Sequence of the second protein:
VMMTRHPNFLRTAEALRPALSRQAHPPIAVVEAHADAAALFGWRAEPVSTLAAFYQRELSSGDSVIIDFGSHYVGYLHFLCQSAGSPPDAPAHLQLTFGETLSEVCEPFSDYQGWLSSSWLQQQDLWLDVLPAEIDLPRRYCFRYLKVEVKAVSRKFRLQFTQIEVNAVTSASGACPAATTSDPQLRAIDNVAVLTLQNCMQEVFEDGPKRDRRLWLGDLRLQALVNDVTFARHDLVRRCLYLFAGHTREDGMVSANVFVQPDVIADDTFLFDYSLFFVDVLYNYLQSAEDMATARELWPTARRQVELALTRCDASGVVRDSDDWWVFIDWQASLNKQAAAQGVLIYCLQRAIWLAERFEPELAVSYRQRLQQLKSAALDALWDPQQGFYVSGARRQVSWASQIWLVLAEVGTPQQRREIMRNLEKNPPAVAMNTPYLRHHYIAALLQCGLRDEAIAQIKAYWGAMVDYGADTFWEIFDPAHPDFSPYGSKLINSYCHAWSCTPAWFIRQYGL

Contacts between the two chains:
Residue D298 in the second protein is in contact with residue K186 in the first protein (closest heavy-atom distance 2.6 Å).
Residue Q153 in the second protein interacts with residue W157 in the first protein (closest heavy-atom distance 3.4 Å).
Residue P117 in the second protein contacts residue D298 in the first protein (closest heavy-atom distance 3.7 Å).
Residue K186 in the second protein contacts residue T299 in the first protein (closest heavy-atom distance 3.6 Å).
Residue A182 in the second protein is in contact with residue S149 in the first protein (closest heavy-atom distance 3.9 Å).
Residue P118 in the second protein contacts residue F289 in the first protein (closest heavy-atom distance 3.4 Å).
Residue A120 in the second protein interacts with residue W150 in the first protein (closest heavy-atom distance 3.6 Å).
Residue D119 in the second protein interacts with residue W150 in the first protein (closest heavy-atom distance 3.4 Å).
Residue A182 in the second protein is in contact with residue S148 in the first protein (closest heavy-atom distance 3.2 Å).
Residue A120 in the second protein contacts residue S147 in the first protein (closest heavy-atom distance 3.9 Å).
Residue P121 in the second protein interacts with residue W150 in the first protein (closest heavy-atom distance 3.7 Å).
Residue V183 in the second protein is in contact with residue S147 in the first protein (closest heavy-atom distance 3.5 Å).
Residue P117 in the second protein is in contact with residue D297 in the first protein (closest heavy-atom distance 4.0 Å).
Residue R169 in the second protein contacts residue W157 in the first protein (closest heavy-atom distance 3.6 Å).
Residue Q154 in the second protein is in contact with residue D155 in the first protein (closest heavy-atom distance 3.5 Å).
Residue W157 in the second protein interacts with residue S149 in the first protein (closest heavy-atom distance 3.6 Å).
Residue D119 in the second protein is in contact with residue F289 in the first protein (closest heavy-atom distance 3.9 Å).
Residue R244 in the second protein interacts with residue D119 in the first protein (closest heavy-atom distance 3.5 Å).
Residue S148 in the second protein is in contact with residue A182 in the first protein (closest heavy-atom distance 3.2 Å).
Residue D298 in the second protein is in contact with residue P117 in the first protein (closest heavy-atom distance 3.7 Å).
Residue D155 in the second protein contacts residue D155 in the first protein (closest heavy-atom distance 2.9 Å).
Residue P292 in the second protein interacts with residue V160 in the first protein (closest heavy-atom distance 3.9 Å).
Residue P292 in the second protein contacts residue L161 in the first protein (closest heavy-atom distance 3.4 Å).
Residue H123 in the second protein interacts with residue S149 in the first protein (closest heavy-atom distance 3.9 Å).
Residue F289 in the second protein is in contact with residue D119 in the first protein (closest heavy-atom distance 3.8 Å).
Residue Q154 in the second protein is in contact with residue W157 in the first protein (closest heavy-atom distance 3.9 Å).
Residue A182 in the second protein interacts with residue S147 in the first protein (closest heavy-atom distance 3.9 Å).
Residue F289 in the second protein interacts with residue P118 in the first protein (closest heavy-atom distance 3.3 Å).
Residue W157 in the second protein is in contact with residue Q153 in the first protein (closest heavy-atom distance 3.3 Å).
Residue S147 in the second protein contacts residue S184 in the first protein (closest heavy-atom distance 4.0 Å).
Residue L161 in the second protein contacts residue P292 in the first protein (closest heavy-atom distance 3.4 Å).
Residue V160 in the second protein is in contact with residue P292 in the first protein (closest heavy-atom distance 3.9 Å).
Residue S149 in the second protein interacts with residue W157 in the first protein (closest heavy-atom distance 3.6 Å).
Residue A120 in the second protein contacts residue S149 in the first protein (closest heavy-atom distance 3.9 Å).
Residue P121 in the second protein interacts with residue S149 in the first protein (closest heavy-atom distance 2.6 Å).
Residue S149 in the second protein is in contact with residue A120 in the first protein (closest heavy-atom distance 3.9 Å).
Residue K186 in the second protein interacts with residue D298 in the first protein (closest heavy-atom distance 2.8 Å).
Residue R169 in the second protein contacts residue D159 in the first protein (closest heavy-atom distance 2.9 Å).
Residue D298 in the second protein interacts with residue S116 in the first protein (closest heavy-atom distance 2.7 Å).
Residue W150 in the second protein contacts residue D119 in the first protein (closest heavy-atom distance 3.4 Å).
Residue W157 in the second protein interacts with residue R169 in the first protein (closest heavy-atom distance 3.5 Å).
Residue D155 in the second protein interacts with residue Q154 in the first protein (closest heavy-atom distance 4.0 Å).
Residue D119 in the second protein contacts residue R244 in the first protein (closest heavy-atom distance 3.6 Å).
Residue R169 in the second protein interacts with residue P121 in the first protein (closest heavy-atom distance 3.9 Å).
Residue S149 in the second protein contacts residue P121 in the first protein (closest heavy-atom distance 2.7 Å).
Residue S147 in the second protein contacts residue V183 in the first protein (closest heavy-atom distance 3.6 Å).
Residue D159 in the second protein interacts with residue R169 in the first protein (closest heavy-atom distance 2.9 Å).
Residue S149 in the second protein contacts residue H123 in the first protein (closest heavy-atom distance 3.9 Å).
Residue S184 in the second protein contacts residue S147 in the first protein (closest heavy-atom distance 3.9 Å).
Residue F289 in the second protein contacts residue P117 in the first protein (closest heavy-atom distance 4.1 Å).
Residue T299 in the second protein interacts with residue K186 in the first protein (closest heavy-atom distance 3.5 Å).
Residue W150 in the second protein contacts residue P121 in the first protein (closest heavy-atom distance 3.7 Å).
Residue P121 in the second protein interacts with residue R169 in the first protein (closest heavy-atom distance 3.9 Å).
Residue W150 in the second protein contacts residue A120 in the first protein (closest heavy-atom distance 3.7 Å).
Residue W157 in the second protein interacts with residue Q154 in the first protein (closest heavy-atom distance 3.7 Å).
Residue S147 in the second protein is in contact with residue A182 in the first protein (closest heavy-atom distance 3.9 Å).
Residue P117 in the second protein contacts residue F289 in the first protein (closest heavy-atom distance 3.9 Å).
Residue S116 in the second protein contacts residue D298 in the first protein (closest heavy-atom distance 2.9 Å).
Residue S147 in the second protein is in contact with residue A120 in the first protein (closest heavy-atom distance 4.0 Å).
Residue S149 in the second protein contacts residue A182 in the first protein (closest heavy-atom distance 4.0 Å).

Sequence of the first protein:
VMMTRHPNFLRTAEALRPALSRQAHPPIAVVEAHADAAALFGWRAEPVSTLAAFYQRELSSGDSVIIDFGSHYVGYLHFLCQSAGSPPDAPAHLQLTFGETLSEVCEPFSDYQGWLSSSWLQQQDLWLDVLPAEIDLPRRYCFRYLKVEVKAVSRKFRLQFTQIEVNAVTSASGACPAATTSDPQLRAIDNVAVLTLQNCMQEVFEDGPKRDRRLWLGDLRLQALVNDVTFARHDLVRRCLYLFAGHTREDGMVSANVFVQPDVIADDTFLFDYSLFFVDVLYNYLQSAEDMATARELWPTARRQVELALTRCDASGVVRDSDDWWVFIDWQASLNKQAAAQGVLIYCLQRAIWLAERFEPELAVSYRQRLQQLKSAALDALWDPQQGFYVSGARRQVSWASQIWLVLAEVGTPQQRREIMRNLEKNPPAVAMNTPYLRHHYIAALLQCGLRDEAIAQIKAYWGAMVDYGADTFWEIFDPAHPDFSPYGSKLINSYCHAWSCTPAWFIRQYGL

These two protein chains interact to form a complex.